Contacts between the two chains:
Residue D168 in chain A contacts residue N30 in chain B (closest heavy-atom distance 2.6 Å).
Residue N298 in chain A is in contact with residue M101 in chain B (closest heavy-atom distance 3.4 Å).
Residue K43 in chain A contacts residue S29 in chain B (closest heavy-atom distance 3.3 Å).
Residue P447 in chain A contacts residue M101 in chain B (closest heavy-atom distance 3.7 Å).
Residue N443 in chain A contacts residue G55 in chain B (closest heavy-atom distance 3.8 Å).
Residue F294 in chain A is in contact with residue W52 in chain B (closest heavy-atom distance 4.1 Å).
Residue H301 in chain A is in contact with residue S107 in chain B (closest heavy-atom distance 3.9 Å).
Residue N298 in chain A contacts residue G100 in chain B (closest heavy-atom distance 4.3 Å).
Residue N310 in chain A contacts residue F98 in chain B (closest heavy-atom distance 3.4 Å).
Residue I297 in chain A contacts residue R97 in chain B (closest heavy-atom distance 3.2 Å).
Residue T445 in chain A contacts residue M101 in chain B (closest heavy-atom distance 3.4 Å).
Residue L376 in chain A interacts with residue P103 in chain B (closest heavy-atom distance 4.0 Å).
Residue I444 in chain A contacts residue M101 in chain B (closest heavy-atom distance 3.4 Å).
Residue T445 in chain A is in contact with residue R57 in chain B (closest heavy-atom distance 3.5 Å).
Residue I444 in chain A is in contact with residue G100 in chain B (closest heavy-atom distance 3.3 Å).
Residue Q374 in chain A contacts residue S107 in chain B (closest heavy-atom distance 2.7 Å).
Residue D442 in chain A is in contact with residue N51 in chain B (closest heavy-atom distance 3.1 Å).
Residue N298 in chain A interacts with residue R97 in chain B (closest heavy-atom distance 3.7 Å).
Residue R169 in chain A is in contact with residue V1 in chain B (closest heavy-atom distance 3.9 Å).
Residue T445 in chain A interacts with residue G100 in chain B (closest heavy-atom distance 3.6 Å).
Residue T445 in chain A contacts residue L56 in chain B (closest heavy-atom distance 3.8 Å).
Residue D168 in chain A is in contact with residue Y31 in chain B (closest heavy-atom distance 2.4 Å).
Residue D442 in chain A is in contact with residue G55 in chain B (closest heavy-atom distance 4.2 Å).
Residue D168 in chain A interacts with residue T27 in chain B (closest heavy-atom distance 3.3 Å).
Residue D442 in chain A interacts with residue S53 in chain B (closest heavy-atom distance 2.8 Å).
Residue K43 in chain A is in contact with residue N30 in chain B (closest heavy-atom distance 4.1 Å).
Residue L376 in chain A is in contact with residue G108 in chain B (closest heavy-atom distance 3.9 Å).
Residue P311 in chain A is in contact with residue F98 in chain B (closest heavy-atom distance 3.7 Å).
Residue E303 in chain A contacts residue S107 in chain B (closest heavy-atom distance 4.0 Å).
Residue H302 in chain A is in contact with residue F98 in chain B (closest heavy-atom distance 3.6 Å).
Residue I444 in chain A interacts with residue N51 in chain B (closest heavy-atom distance 3.6 Å).
Residue K43 in chain A interacts with residue W52 in chain B (closest heavy-atom distance 2.9 Å).
Residue I297 in chain A interacts with residue F98 in chain B (closest heavy-atom distance 4.0 Å).
Residue N299 in chain A is in contact with residue R97 in chain B (closest heavy-atom distance 4.4 Å).
Residue D446 in chain A interacts with residue R57 in chain B (closest heavy-atom distance 3.2 Å).
Residue Q374 in chain A contacts residue Q105 in chain B (closest heavy-atom distance 3.1 Å).
Residue Q374 in chain A contacts residue P103 in chain B (closest heavy-atom distance 3.2 Å).
Residue D446 in chain A contacts residue M101 in chain B (closest heavy-atom distance 3.8 Å).
Residue V300 in chain A contacts residue R97 in chain B (closest heavy-atom distance 2.9 Å).
Residue L376 in chain A interacts with residue R97 in chain B (closest heavy-atom distance 3.8 Å).
Residue I297 in chain A is in contact with residue G100 in chain B (closest heavy-atom distance 4.4 Å).
Residue E303 in chain A contacts residue A110 in chain B (closest heavy-atom distance 4.3 Å).
Residue T445 in chain A interacts with residue N51 in chain B (closest heavy-atom distance 3.7 Å).
Residue V39 in chain A is in contact with residue W52 in chain B (closest heavy-atom distance 4.1 Å).
Residue R169 in chain A contacts residue G25 in chain B (closest heavy-atom distance 4.2 Å).
Residue D168 in chain A interacts with residue P26 in chain B (closest heavy-atom distance 3.3 Å).
Residue Q374 in chain A is in contact with residue L104 in chain B (closest heavy-atom distance 3.9 Å).
Residue S308 in chain A interacts with residue A110 in chain B (closest heavy-atom distance 3.5 Å).
Residue Q374 in chain A is in contact with residue G108 in chain B (closest heavy-atom distance 3.8 Å).
Residue V312 in chain A is in contact with residue F98 in chain B (closest heavy-atom distance 4.0 Å).
Residue P447 in chain A is in contact with residue L102 in chain B (closest heavy-atom distance 4.2 Å).
Residue T445 in chain A interacts with residue L102 in chain B (closest heavy-atom distance 2.6 Å).
Residue N443 in chain A contacts residue L56 in chain B (closest heavy-atom distance 4.4 Å).
Residue T450 in chain A is in contact with residue M101 in chain B (closest heavy-atom distance 3.9 Å).
Residue R169 in chain A is in contact with residue P26 in chain B (closest heavy-atom distance 3.2 Å).
Residue H302 in chain A is in contact with residue R97 in chain B (closest heavy-atom distance 3.2 Å).
Residue P447 in chain A contacts residue P103 in chain B (closest heavy-atom distance 4.2 Å).
Residue P447 in chain A interacts with residue R57 in chain B (closest heavy-atom distance 4.0 Å).
Residue I297 in chain A interacts with residue G99 in chain B (closest heavy-atom distance 3.6 Å).
Residue T445 in chain A interacts with residue G55 in chain B (closest heavy-atom distance 3.7 Å).

Sequence of chain B:
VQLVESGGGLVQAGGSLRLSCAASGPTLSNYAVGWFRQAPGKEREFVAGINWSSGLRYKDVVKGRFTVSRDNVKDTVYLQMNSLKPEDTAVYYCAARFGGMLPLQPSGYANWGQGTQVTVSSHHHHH

The following describes two proteins that form a bound complex.

Sequence of chain A:
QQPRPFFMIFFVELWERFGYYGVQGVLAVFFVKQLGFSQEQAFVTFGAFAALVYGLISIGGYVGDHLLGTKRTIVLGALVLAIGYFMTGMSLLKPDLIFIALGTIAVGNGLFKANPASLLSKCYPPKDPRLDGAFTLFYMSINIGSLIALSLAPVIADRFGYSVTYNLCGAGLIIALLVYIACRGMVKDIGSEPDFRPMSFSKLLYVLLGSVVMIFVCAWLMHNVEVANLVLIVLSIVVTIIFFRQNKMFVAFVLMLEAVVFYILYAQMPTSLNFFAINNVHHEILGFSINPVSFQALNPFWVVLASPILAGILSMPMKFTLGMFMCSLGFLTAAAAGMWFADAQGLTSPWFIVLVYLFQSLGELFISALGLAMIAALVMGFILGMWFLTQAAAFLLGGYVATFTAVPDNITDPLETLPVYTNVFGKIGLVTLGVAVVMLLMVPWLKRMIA